Contacts between the two chains:
Residue F252 in protein 1 contacts residue N33 in protein 2 (closest heavy-atom distance 3.6 Å).
Residue L188 in protein 1 interacts with residue Y38 in protein 2 (closest heavy-atom distance 3.5 Å).
Residue M177 in protein 1 is in contact with residue P45 in protein 2 (closest heavy-atom distance 3.6 Å).
Residue S175 in protein 1 interacts with residue F53 in protein 2 (closest heavy-atom distance 3.3 Å).
Residue W184 in protein 1 is in contact with residue P41 in protein 2 (closest heavy-atom distance 3.8 Å).
Residue V475 in protein 1 contacts residue N47 in protein 2 (closest heavy-atom distance 3.4 Å).
Residue T208 in protein 1 interacts with residue Y35 in protein 2 (closest heavy-atom distance 3.5 Å).
Residue N102 in protein 1 is in contact with residue K172 in protein 2 (closest heavy-atom distance 3.5 Å).
Residue F170 in protein 1 is in contact with residue A62 in protein 2 (closest heavy-atom distance 3.5 Å).
Residue Q167 in protein 1 is in contact with residue N67 in protein 2 (closest heavy-atom distance 2.9 Å).
Residue F170 in protein 1 is in contact with residue P64 in protein 2 (closest heavy-atom distance 3.7 Å).
Residue H198 in protein 1 contacts residue G28 in protein 2 (closest heavy-atom distance 3.3 Å).
Residue R163 in protein 1 contacts residue I71 in protein 2 (closest heavy-atom distance 3.7 Å).
Residue S132 in protein 1 is in contact with residue E285 in protein 2 (closest heavy-atom distance 2.9 Å).
Residue F170 in protein 1 interacts with residue P61 in protein 2 (closest heavy-atom distance 3.7 Å).
Residue D206 in protein 1 is in contact with residue Y35 in protein 2 (closest heavy-atom distance 3.6 Å).
Residue F252 in protein 1 is in contact with residue K36 in protein 2 (closest heavy-atom distance 3.5 Å).
Residue V169 in protein 1 is in contact with residue S63 in protein 2 (closest heavy-atom distance 3.4 Å).
Residue W52 in protein 1 interacts with residue P61 in protein 2 (closest heavy-atom distance 3.8 Å).
Residue T174 in protein 1 is in contact with residue Q57 in protein 2 (closest heavy-atom distance 3.6 Å).
Residue F252 in protein 1 contacts residue Y35 in protein 2 (closest heavy-atom distance 3.9 Å).
Residue S175 in protein 1 interacts with residue S56 in protein 2 (closest heavy-atom distance 3.3 Å).
Residue T178 in protein 1 contacts residue E49 in protein 2 (closest heavy-atom distance 2.7 Å).
Residue Q167 in protein 1 interacts with residue I65 in protein 2 (closest heavy-atom distance 3.2 Å).
Residue F170 in protein 1 interacts with residue S63 in protein 2 (closest heavy-atom distance 3.3 Å).
Residue H179 in protein 1 interacts with residue P41 in protein 2 (closest heavy-atom distance 3.3 Å).
Residue G478 in protein 1 contacts residue E48 in protein 2 (closest heavy-atom distance 2.7 Å).
Residue P251 in protein 1 contacts residue R34 in protein 2 (closest heavy-atom distance 3.6 Å).
Residue R101 in protein 1 interacts with residue E174 in protein 2 (closest heavy-atom distance 3.9 Å).
Residue T174 in protein 1 is in contact with residue S56 in protein 2 (closest heavy-atom distance 3.7 Å).
Residue N160 in protein 1 is in contact with residue I71 in protein 2 (closest heavy-atom distance 3.4 Å).
Residue H179 in protein 1 is in contact with residue T43 in protein 2 (closest heavy-atom distance 3.3 Å).
Residue T174 in protein 1 interacts with residue F53 in protein 2 (closest heavy-atom distance 3.8 Å).
Residue N160 in protein 1 is in contact with residue N72 in protein 2 (closest heavy-atom distance 3.8 Å).
Residue R163 in protein 1 contacts residue S171 in protein 2 (closest heavy-atom distance 3.2 Å).
Residue E187 in protein 1 is in contact with residue R42 in protein 2 (closest heavy-atom distance 3.3 Å).
Residue W184 in protein 1 interacts with residue Y38 in protein 2 (closest heavy-atom distance 3.8 Å).
Residue V207 in protein 1 contacts residue Y35 in protein 2 (closest heavy-atom distance 3.8 Å).
Residue D166 in protein 1 is in contact with residue P64 in protein 2 (closest heavy-atom distance 3.3 Å).
Residue G202 in protein 1 is in contact with residue Y30 in protein 2 (closest heavy-atom distance 3.4 Å).
Residue Y154 in protein 1 interacts with residue R69 in protein 2 (closest heavy-atom distance 3.9 Å).
Residue H198 in protein 1 contacts residue A27 in protein 2 (closest heavy-atom distance 3.4 Å).
Residue Q167 in protein 1 contacts residue R66 in protein 2 (closest heavy-atom distance 3.2 Å).
Residue D249 in protein 1 is in contact with residue R34 in protein 2 (closest heavy-atom distance 2.3 Å).
Residue K201 in protein 1 contacts residue Y30 in protein 2 (closest heavy-atom distance 3.6 Å).
Residue S168 in protein 1 is in contact with residue P64 in protein 2 (closest heavy-atom distance 3.2 Å).
Residue W164 in protein 1 contacts residue S171 in protein 2 (closest heavy-atom distance 3.4 Å).
Residue H179 in protein 1 is in contact with residue P45 in protein 2 (closest heavy-atom distance 3.5 Å).
Residue Y180 in protein 1 interacts with residue P41 in protein 2 (closest heavy-atom distance 3.9 Å).
Residue S175 in protein 1 interacts with residue E52 in protein 2 (closest heavy-atom distance 3.5 Å).
Residue R191 in protein 1 is in contact with residue Y38 in protein 2 (closest heavy-atom distance 3.4 Å).
Residue W164 in protein 1 contacts residue K172 in protein 2 (closest heavy-atom distance 3.8 Å).
Residue D206 in protein 1 interacts with residue Y30 in protein 2 (closest heavy-atom distance 3.1 Å).
Residue H198 in protein 1 contacts residue Y30 in protein 2 (closest heavy-atom distance 3.5 Å).
Residue I477 in protein 1 interacts with residue E48 in protein 2 (closest heavy-atom distance 3.5 Å).
Residue W184 in protein 1 contacts residue Y39 in protein 2 (closest heavy-atom distance 3.4 Å).
Residue N246 in protein 1 interacts with residue R34 in protein 2 (closest heavy-atom distance 2.9 Å).
Residue I477 in protein 1 contacts residue V51 in protein 2 (closest heavy-atom distance 3.7 Å).
Residue M177 in protein 1 contacts residue E49 in protein 2 (closest heavy-atom distance 3.7 Å).
Residue N160 in protein 1 interacts with residue R69 in protein 2 (closest heavy-atom distance 3.1 Å).

Sequence of protein 2:
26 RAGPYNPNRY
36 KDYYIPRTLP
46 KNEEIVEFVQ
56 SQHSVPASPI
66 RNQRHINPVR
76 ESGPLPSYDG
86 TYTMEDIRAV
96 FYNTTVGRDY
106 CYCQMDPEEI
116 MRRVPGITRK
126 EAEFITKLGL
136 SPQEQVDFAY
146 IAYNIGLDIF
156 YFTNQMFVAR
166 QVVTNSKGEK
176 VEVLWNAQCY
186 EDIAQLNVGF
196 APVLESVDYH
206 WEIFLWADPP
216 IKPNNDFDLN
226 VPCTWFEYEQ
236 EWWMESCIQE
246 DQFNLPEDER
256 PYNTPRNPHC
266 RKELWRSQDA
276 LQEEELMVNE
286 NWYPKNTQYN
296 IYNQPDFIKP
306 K

This data describes a binding interaction between two proteins.

Sequence of protein 1:
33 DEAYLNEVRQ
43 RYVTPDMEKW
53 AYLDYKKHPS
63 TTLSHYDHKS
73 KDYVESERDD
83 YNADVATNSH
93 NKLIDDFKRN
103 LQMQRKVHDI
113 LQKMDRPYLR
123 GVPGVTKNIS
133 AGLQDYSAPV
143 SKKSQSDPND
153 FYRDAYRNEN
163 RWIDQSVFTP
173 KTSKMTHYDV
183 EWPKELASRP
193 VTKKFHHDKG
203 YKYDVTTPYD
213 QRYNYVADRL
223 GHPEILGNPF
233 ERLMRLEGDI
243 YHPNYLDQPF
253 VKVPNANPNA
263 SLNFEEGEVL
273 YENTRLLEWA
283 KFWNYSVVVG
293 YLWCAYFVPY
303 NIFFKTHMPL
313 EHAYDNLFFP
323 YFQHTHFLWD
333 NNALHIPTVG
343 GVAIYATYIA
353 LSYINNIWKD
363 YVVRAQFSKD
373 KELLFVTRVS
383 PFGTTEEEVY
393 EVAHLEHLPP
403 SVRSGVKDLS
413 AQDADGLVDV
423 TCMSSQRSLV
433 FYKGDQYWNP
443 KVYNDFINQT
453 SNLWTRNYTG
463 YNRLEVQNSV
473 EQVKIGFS